Sequence of protein 2:
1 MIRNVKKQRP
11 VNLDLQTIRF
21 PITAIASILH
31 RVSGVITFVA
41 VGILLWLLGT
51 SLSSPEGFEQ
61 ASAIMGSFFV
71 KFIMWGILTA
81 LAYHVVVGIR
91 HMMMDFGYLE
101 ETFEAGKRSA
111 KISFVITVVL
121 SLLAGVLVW

Residue-level contacts at the interface:
Residue F58 in protein 2 contacts residue W48 in protein 1 (closest heavy-atom distance 3.5 Å).
Residue L52 in protein 2 is in contact with residue F52 in protein 1 (closest heavy-atom distance 3.8 Å).
Residue F58 in protein 2 contacts residue L43 in protein 1 (closest heavy-atom distance 3.6 Å).
Residue P55 in protein 2 interacts with residue Y45 in protein 1 (closest heavy-atom distance 3.5 Å).
Residue S51 in protein 2 interacts with residue Y45 in protein 1 (closest heavy-atom distance 4.2 Å).
Residue M92 in protein 2 contacts residue R20 in protein 1 (closest heavy-atom distance 3.3 Å).
Residue L52 in protein 2 is in contact with residue V111 in protein 1 (closest heavy-atom distance 4.2 Å).
Residue F38 in protein 2 is in contact with residue A100 in protein 1 (closest heavy-atom distance 4.3 Å).
Residue D95 in protein 2 is in contact with residue R20 in protein 1 (closest heavy-atom distance 3.1 Å).
Residue L48 in protein 2 contacts residue T61 in protein 1 (closest heavy-atom distance 5.0 Å).
Residue V41 in protein 2 interacts with residue I68 in protein 1 (closest heavy-atom distance 4.0 Å).
Residue I89 in protein 2 interacts with residue T27 in protein 1 (closest heavy-atom distance 4.5 Å).
Residue R31 in protein 2 interacts with residue Q78 in protein 1 (closest heavy-atom distance 4.2 Å).
Residue L48 in protein 2 contacts residue F52 in protein 1 (closest heavy-atom distance 3.6 Å).
Residue L45 in protein 2 interacts with residue Y104 in protein 1 (closest heavy-atom distance 3.6 Å).
Residue V85 in protein 2 interacts with residue I30 in protein 1 (closest heavy-atom distance 4.2 Å).
Residue F38 in protein 2 is in contact with residue I97 in protein 1 (closest heavy-atom distance 3.7 Å).
Residue G49 in protein 2 interacts with residue V111 in protein 1 (closest heavy-atom distance 4.2 Å).
Residue V39 in protein 2 is in contact with residue Y104 in protein 1 (closest heavy-atom distance 4.1 Å).
Residue L52 in protein 2 contacts residue I49 in protein 1 (closest heavy-atom distance 4.2 Å).
Residue H91 in protein 2 is in contact with residue R20 in protein 1 (closest heavy-atom distance 4.1 Å).
Residue M92 in protein 2 interacts with residue A23 in protein 1 (closest heavy-atom distance 3.9 Å).
Residue R31 in protein 2 interacts with residue V79 in protein 1 (closest heavy-atom distance 3.8 Å).
Residue L52 in protein 2 is in contact with residue Y45 in protein 1 (closest heavy-atom distance 4.1 Å).
Residue F96 in protein 2 interacts with residue R20 in protein 1 (closest heavy-atom distance 4.2 Å).
Residue L127 in protein 2 is in contact with residue F37 in protein 1 (closest heavy-atom distance 4.1 Å).
Residue V35 in protein 2 interacts with residue V79 in protein 1 (closest heavy-atom distance 4.4 Å).
Residue S51 in protein 2 is in contact with residue W48 in protein 1 (closest heavy-atom distance 3.1 Å).
Residue F38 in protein 2 is in contact with residue M76 in protein 1 (closest heavy-atom distance 4.1 Å).
Residue G42 in protein 2 contacts residue Y104 in protein 1 (closest heavy-atom distance 3.3 Å).
Residue W46 in protein 2 is in contact with residue Y107 in protein 1 (closest heavy-atom distance 4.4 Å).
Residue L48 in protein 2 is in contact with residue V111 in protein 1 (closest heavy-atom distance 4.4 Å).
Residue V35 in protein 2 contacts residue M76 in protein 1 (closest heavy-atom distance 3.9 Å).
Residue G49 in protein 2 interacts with residue Y107 in protein 1 (closest heavy-atom distance 3.0 Å).
Residue L52 in protein 2 is in contact with residue W48 in protein 1 (closest heavy-atom distance 3.4 Å).
Residue F58 in protein 2 contacts residue Y45 in protein 1 (closest heavy-atom distance 3.5 Å).
Residue F38 in protein 2 contacts residue L101 in protein 1 (closest heavy-atom distance 3.6 Å).
Residue L52 in protein 2 is in contact with residue V115 in protein 1 (closest heavy-atom distance 3.5 Å).
Residue S54 in protein 2 interacts with residue Y45 in protein 1 (closest heavy-atom distance 3.8 Å).
Residue V41 in protein 2 contacts residue L65 in protein 1 (closest heavy-atom distance 4.5 Å).
Residue L45 in protein 2 is in contact with residue Y107 in protein 1 (closest heavy-atom distance 3.6 Å).
Residue T50 in protein 2 contacts residue Y107 in protein 1 (closest heavy-atom distance 4.6 Å).
Residue D95 in protein 2 interacts with residue F16 in protein 1 (closest heavy-atom distance 3.8 Å).
Residue F58 in protein 2 is in contact with residue T44 in protein 1 (closest heavy-atom distance 4.3 Å).
Residue L45 in protein 2 is in contact with residue L65 in protein 1 (closest heavy-atom distance 4.0 Å).
Residue F38 in protein 2 interacts with residue A72 in protein 1 (closest heavy-atom distance 4.1 Å).
Residue L45 in protein 2 interacts with residue G108 in protein 1 (closest heavy-atom distance 4.9 Å).
Residue L81 in protein 2 contacts residue I30 in protein 1 (closest heavy-atom distance 4.2 Å).
Residue V41 in protein 2 is in contact with residue Y104 in protein 1 (closest heavy-atom distance 4.0 Å).
Residue M92 in protein 2 contacts residue I24 in protein 1 (closest heavy-atom distance 3.6 Å).
Residue R31 in protein 2 is in contact with residue D82 in protein 1 (closest heavy-atom distance 2.9 Å).
Residue H84 in protein 2 contacts residue H71 in protein 1 (closest heavy-atom distance 4.4 Å).
Residue R31 in protein 2 is in contact with residue Y83 in protein 1 (closest heavy-atom distance 2.9 Å).
Residue F38 in protein 2 interacts with residue Y104 in protein 1 (closest heavy-atom distance 3.6 Å).
Residue V85 in protein 2 contacts residue T27 in protein 1 (closest heavy-atom distance 4.4 Å).
Residue L48 in protein 2 is in contact with residue W48 in protein 1 (closest heavy-atom distance 3.5 Å).

Sequence of protein 1:
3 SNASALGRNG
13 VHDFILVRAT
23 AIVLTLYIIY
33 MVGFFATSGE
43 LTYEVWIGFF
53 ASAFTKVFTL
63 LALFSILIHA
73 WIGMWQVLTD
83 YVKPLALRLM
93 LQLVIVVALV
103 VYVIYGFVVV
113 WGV

These two protein chains interact to form a complex.